The following describes two proteins that form a bound complex.

Sequence of protein 1:
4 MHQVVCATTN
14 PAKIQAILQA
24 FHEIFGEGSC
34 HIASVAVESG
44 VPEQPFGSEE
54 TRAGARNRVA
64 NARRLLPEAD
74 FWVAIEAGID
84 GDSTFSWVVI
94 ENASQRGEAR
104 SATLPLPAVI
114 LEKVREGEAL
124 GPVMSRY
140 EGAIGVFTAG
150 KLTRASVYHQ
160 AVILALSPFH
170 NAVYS

Residue-level contacts at the interface:
Residue E101 in protein 2 contacts residue P108 in protein 1 (closest heavy-atom distance 3.3 Å).
Residue N170 in protein 2 is in contact with residue V145 in protein 1 (closest heavy-atom distance 4.0 Å).
Residue L151 in protein 2 is in contact with residue Q159 in protein 1 (closest heavy-atom distance 3.8 Å).
Residue P108 in protein 2 is in contact with residue E101 in protein 1 (closest heavy-atom distance 3.6 Å).
Residue A105 in protein 2 is in contact with residue S104 in protein 1 (closest heavy-atom distance 3.8 Å).
Residue S104 in protein 2 is in contact with residue A105 in protein 1 (closest heavy-atom distance 3.9 Å).
Residue Q159 in protein 2 interacts with residue V156 in protein 1 (closest heavy-atom distance 3.6 Å).
Residue S166 in protein 2 is in contact with residue L107 in protein 1 (closest heavy-atom distance 3.7 Å).
Residue T147 in protein 2 is in contact with residue I162 in protein 1 (closest heavy-atom distance 4.0 Å).
Residue S155 in protein 2 interacts with residue Q159 in protein 1 (closest heavy-atom distance 3.5 Å).
Residue A105 in protein 2 contacts residue L163 in protein 1 (closest heavy-atom distance 3.6 Å).
Residue Q159 in protein 2 contacts residue L151 in protein 1 (closest heavy-atom distance 4.0 Å).
Residue T106 in protein 2 contacts residue L163 in protein 1 (closest heavy-atom distance 3.4 Å).
Residue H169 in protein 2 interacts with residue A148 in protein 1 (closest heavy-atom distance 3.8 Å).
Residue A102 in protein 2 interacts with residue T106 in protein 1 (closest heavy-atom distance 3.4 Å).
Residue L107 in protein 2 contacts residue S166 in protein 1 (closest heavy-atom distance 3.7 Å).
Residue Y173 in protein 2 contacts residue P110 in protein 1 (closest heavy-atom distance 3.5 Å).
Residue P110 in protein 2 contacts residue V172 in protein 1 (closest heavy-atom distance 4.0 Å).
Residue V156 in protein 2 is in contact with residue Q159 in protein 1 (closest heavy-atom distance 3.5 Å).
Residue L163 in protein 2 interacts with residue L107 in protein 1 (closest heavy-atom distance 3.8 Å).
Residue I162 in protein 2 is in contact with residue T147 in protein 1 (closest heavy-atom distance 3.9 Å).
Residue Q159 in protein 2 interacts with residue S155 in protein 1 (closest heavy-atom distance 3.1 Å).
Residue P108 in protein 2 interacts with residue L163 in protein 1 (closest heavy-atom distance 3.6 Å).
Residue T147 in protein 2 is in contact with residue H169 in protein 1 (closest heavy-atom distance 3.9 Å).
Residue I143 in protein 2 contacts residue L163 in protein 1 (closest heavy-atom distance 3.7 Å).
Residue R103 in protein 2 interacts with residue T106 in protein 1 (closest heavy-atom distance 2.8 Å).
Residue P108 in protein 2 is in contact with residue Y173 in protein 1 (closest heavy-atom distance 2.7 Å).
Residue A105 in protein 2 is in contact with residue A105 in protein 1 (closest heavy-atom distance 3.8 Å).
Residue K150 in protein 2 interacts with residue E26 in protein 1 (closest heavy-atom distance 3.0 Å).
Residue V172 in protein 2 contacts residue F146 in protein 1 (closest heavy-atom distance 3.6 Å).
Residue V172 in protein 2 interacts with residue Y130 in protein 1 (closest heavy-atom distance 3.7 Å).
Residue R103 in protein 2 interacts with residue R103 in protein 1 (closest heavy-atom distance 3.3 Å).
Residue R103 in protein 2 contacts residue A105 in protein 1 (closest heavy-atom distance 3.3 Å).
Residue F146 in protein 2 is in contact with residue N170 in protein 1 (closest heavy-atom distance 3.0 Å).
Residue N170 in protein 2 is in contact with residue F146 in protein 1 (closest heavy-atom distance 2.9 Å).
Residue S166 in protein 2 contacts residue F146 in protein 1 (closest heavy-atom distance 3.6 Å).
Residue L107 in protein 2 is in contact with residue L163 in protein 1 (closest heavy-atom distance 3.7 Å).
Residue Q159 in protein 2 is in contact with residue Q159 in protein 1 (closest heavy-atom distance 3.1 Å).
Residue T147 in protein 2 contacts residue L163 in protein 1 (closest heavy-atom distance 3.8 Å).
Residue Y130 in protein 2 contacts residue V172 in protein 1 (closest heavy-atom distance 3.6 Å).
Residue H169 in protein 2 is in contact with residue F146 in protein 1 (closest heavy-atom distance 3.0 Å).
Residue T106 in protein 2 interacts with residue R103 in protein 1 (closest heavy-atom distance 3.0 Å).
Residue T106 in protein 2 is in contact with residue A102 in protein 1 (closest heavy-atom distance 3.7 Å).
Residue E26 in protein 2 contacts residue K150 in protein 1 (closest heavy-atom distance 2.6 Å).
Residue A105 in protein 2 interacts with residue R103 in protein 1 (closest heavy-atom distance 3.3 Å).
Residue L163 in protein 2 interacts with residue A105 in protein 1 (closest heavy-atom distance 3.4 Å).
Residue F146 in protein 2 interacts with residue Y173 in protein 1 (closest heavy-atom distance 3.6 Å).
Residue I162 in protein 2 interacts with residue L151 in protein 1 (closest heavy-atom distance 3.8 Å).
Residue F146 in protein 2 interacts with residue H169 in protein 1 (closest heavy-atom distance 3.2 Å).
Residue R55 in protein 2 interacts with residue D85 in protein 1 (closest heavy-atom distance 3.6 Å).
Residue Y173 in protein 2 interacts with residue F146 in protein 1 (closest heavy-atom distance 3.6 Å).
Residue Y173 in protein 2 contacts residue P108 in protein 1 (closest heavy-atom distance 2.7 Å).
Residue L163 in protein 2 interacts with residue T106 in protein 1 (closest heavy-atom distance 3.1 Å).
Residue F146 in protein 2 is in contact with residue S166 in protein 1 (closest heavy-atom distance 3.4 Å).
Residue L109 in protein 2 interacts with residue Y173 in protein 1 (closest heavy-atom distance 3.5 Å).
Residue V112 in protein 2 interacts with residue V172 in protein 1 (closest heavy-atom distance 3.8 Å).
Residue P110 in protein 2 interacts with residue Y173 in protein 1 (closest heavy-atom distance 3.4 Å).
Residue L163 in protein 2 interacts with residue P108 in protein 1 (closest heavy-atom distance 3.2 Å).
Residue Y173 in protein 2 interacts with residue L109 in protein 1 (closest heavy-atom distance 3.6 Å).
Residue L151 in protein 2 contacts residue I162 in protein 1 (closest heavy-atom distance 3.9 Å).

Sequence of protein 2:
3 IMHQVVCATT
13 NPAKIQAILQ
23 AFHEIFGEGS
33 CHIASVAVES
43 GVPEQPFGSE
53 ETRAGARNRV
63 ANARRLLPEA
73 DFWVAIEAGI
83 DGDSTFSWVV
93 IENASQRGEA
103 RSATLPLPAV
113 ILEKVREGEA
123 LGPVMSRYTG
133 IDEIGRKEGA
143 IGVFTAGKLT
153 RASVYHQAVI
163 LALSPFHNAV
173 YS